Sequence of chain A:
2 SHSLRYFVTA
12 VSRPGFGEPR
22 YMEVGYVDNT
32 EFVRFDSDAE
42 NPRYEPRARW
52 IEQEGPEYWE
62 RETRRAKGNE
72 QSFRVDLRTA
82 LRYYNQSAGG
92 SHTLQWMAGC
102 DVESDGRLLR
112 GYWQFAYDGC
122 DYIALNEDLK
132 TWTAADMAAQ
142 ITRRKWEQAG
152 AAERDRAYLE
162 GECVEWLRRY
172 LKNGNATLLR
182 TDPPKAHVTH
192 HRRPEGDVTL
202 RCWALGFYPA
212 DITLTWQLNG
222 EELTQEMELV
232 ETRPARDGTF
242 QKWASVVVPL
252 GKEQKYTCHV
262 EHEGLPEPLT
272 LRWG

Interface contacts:
Residue R66 in chain A contacts residue G4 in chain B (closest heavy-atom distance 4.3 Å).
Residue W114 in chain A contacts residue P3 in chain B (closest heavy-atom distance 3.8 Å).
Residue T143 in chain A is in contact with residue I10 in chain B (closest heavy-atom distance 2.7 Å).
Residue W147 in chain A interacts with residue Y8 in chain B (closest heavy-atom distance 3.5 Å).
Residue S73 in chain A is in contact with residue T9 in chain B (closest heavy-atom distance 4.0 Å).
Residue Y159 in chain A contacts residue G2 in chain B (closest heavy-atom distance 3.3 Å).
Residue R155 in chain A is in contact with residue Y8 in chain B (closest heavy-atom distance 3.8 Å).
Residue Y7 in chain A contacts residue I1 in chain B (closest heavy-atom distance 3.1 Å).
Residue N70 in chain A is in contact with residue G4 in chain B (closest heavy-atom distance 3.7 Å).
Residue F74 in chain A contacts residue R5 in chain B (closest heavy-atom distance 3.2 Å).
Residue A99 in chain A contacts residue P3 in chain B (closest heavy-atom distance 4.0 Å).
Residue D77 in chain A interacts with residue I10 in chain B (closest heavy-atom distance 3.0 Å).
Residue W167 in chain A is in contact with residue I1 in chain B (closest heavy-atom distance 3.3 Å).
Residue I142 in chain A interacts with residue I10 in chain B (closest heavy-atom distance 4.9 Å).
Residue N70 in chain A interacts with residue R5 in chain B (closest heavy-atom distance 2.9 Å).
Residue S73 in chain A is in contact with residue R5 in chain B (closest heavy-atom distance 3.3 Å).
Residue R62 in chain A contacts residue I1 in chain B (closest heavy-atom distance 3.0 Å).
Residue N70 in chain A contacts residue A6 in chain B (closest heavy-atom distance 4.6 Å).
Residue Y7 in chain A contacts residue G2 in chain B (closest heavy-atom distance 3.2 Å).
Residue E163 in chain A is in contact with residue I1 in chain B (closest heavy-atom distance 3.1 Å).
Residue T143 in chain A is in contact with residue T9 in chain B (closest heavy-atom distance 4.8 Å).
Residue Y159 in chain A interacts with residue P3 in chain B (closest heavy-atom distance 3.4 Å).
Residue R155 in chain A is in contact with residue F7 in chain B (closest heavy-atom distance 3.9 Å).
Residue W97 in chain A contacts residue R5 in chain B (closest heavy-atom distance 3.6 Å).
Residue Y123 in chain A interacts with residue I10 in chain B (closest heavy-atom distance 4.1 Å).
Residue R66 in chain A interacts with residue P3 in chain B (closest heavy-atom distance 2.8 Å).
Residue Y84 in chain A interacts with residue I10 in chain B (closest heavy-atom distance 2.6 Å).
Residue W97 in chain A contacts residue G4 in chain B (closest heavy-atom distance 4.2 Å).
Residue A152 in chain A is in contact with residue Y8 in chain B (closest heavy-atom distance 3.8 Å).
Residue S73 in chain A contacts residue A6 in chain B (closest heavy-atom distance 4.8 Å).
Residue A150 in chain A interacts with residue Y8 in chain B (closest heavy-atom distance 3.9 Å).
Residue E63 in chain A is in contact with residue I1 in chain B (closest heavy-atom distance 3.4 Å).
Residue D156 in chain A interacts with residue Y8 in chain B (closest heavy-atom distance 4.3 Å).
Residue T80 in chain A interacts with residue I10 in chain B (closest heavy-atom distance 3.9 Å).
Residue Y7 in chain A is in contact with residue P3 in chain B (closest heavy-atom distance 3.5 Å).
Residue Y171 in chain A interacts with residue I1 in chain B (closest heavy-atom distance 2.6 Å).
Residue Y159 in chain A interacts with residue I1 in chain B (closest heavy-atom distance 2.8 Å).
Residue L95 in chain A contacts residue I10 in chain B (closest heavy-atom distance 4.8 Å).
Residue S73 in chain A is in contact with residue Y8 in chain B (closest heavy-atom distance 4.8 Å).
Residue W97 in chain A contacts residue P3 in chain B (closest heavy-atom distance 3.5 Å).
Residue R66 in chain A interacts with residue G2 in chain B (closest heavy-atom distance 3.2 Å).
Residue N70 in chain A interacts with residue P3 in chain B (closest heavy-atom distance 3.1 Å).
Residue L5 in chain A is in contact with residue I1 in chain B (closest heavy-atom distance 4.3 Å).
Residue A81 in chain A interacts with residue I10 in chain B (closest heavy-atom distance 4.2 Å).
Residue D77 in chain A is in contact with residue R5 in chain B (closest heavy-atom distance 2.6 Å).
Residue R155 in chain A contacts residue A6 in chain B (closest heavy-atom distance 4.0 Å).
Residue E63 in chain A is in contact with residue G2 in chain B (closest heavy-atom distance 2.7 Å).
Residue Y59 in chain A contacts residue I1 in chain B (closest heavy-atom distance 3.6 Å).
Residue D77 in chain A interacts with residue T9 in chain B (closest heavy-atom distance 3.3 Å).
Residue G151 in chain A interacts with residue Y8 in chain B (closest heavy-atom distance 4.1 Å).
Residue W114 in chain A is in contact with residue G4 in chain B (closest heavy-atom distance 3.5 Å).
Residue W147 in chain A is in contact with residue T9 in chain B (closest heavy-atom distance 2.8 Å).
Residue R66 in chain A interacts with residue I1 in chain B (closest heavy-atom distance 4.7 Å).
Residue K146 in chain A interacts with residue I10 in chain B (closest heavy-atom distance 4.1 Å).
Residue V76 in chain A interacts with residue T9 in chain B (closest heavy-atom distance 4.1 Å).
Residue W147 in chain A contacts residue R5 in chain B (closest heavy-atom distance 4.1 Å).
Residue F116 in chain A interacts with residue R5 in chain B (closest heavy-atom distance 3.8 Å).
Residue E163 in chain A interacts with residue G2 in chain B (closest heavy-atom distance 4.4 Å).
Residue W147 in chain A interacts with residue I10 in chain B (closest heavy-atom distance 4.1 Å).
Residue D156 in chain A contacts residue G4 in chain B (closest heavy-atom distance 4.7 Å).

Sequence of chain B:
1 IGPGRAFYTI

This data describes a binding interaction between two proteins.